The following describes two proteins that form a bound complex.

Contacts between the two chains:
Residue P38 in protein 2 contacts residue I36 in protein 1 (closest heavy-atom distance 3.0 Å).
Residue L39 in protein 2 interacts with residue Y62 in protein 1 (closest heavy-atom distance 2.6 Å).
Residue E72 in protein 2 is in contact with residue L27 in protein 1 (closest heavy-atom distance 3.2 Å).
Residue L27 in protein 2 contacts residue Q71 in protein 1 (closest heavy-atom distance 3.0 Å).
Residue K36 in protein 2 contacts residue I36 in protein 1 (closest heavy-atom distance 2.7 Å).
Residue S28 in protein 2 is in contact with residue P45 in protein 1 (closest heavy-atom distance 3.1 Å).
Residue P38 in protein 2 contacts residue V93 in protein 1 (closest heavy-atom distance 2.8 Å).
Residue V35 in protein 2 contacts residue P35 in protein 1 (closest heavy-atom distance 3.1 Å).
Residue F33 in protein 2 is in contact with residue A33 in protein 1 (closest heavy-atom distance 3.2 Å).
Residue E73 in protein 2 contacts residue K91 in protein 1 (closest heavy-atom distance 2.6 Å).
Residue E73 in protein 2 contacts residue T88 in protein 1 (closest heavy-atom distance 3.1 Å).
Residue T22 in protein 2 interacts with residue T34 in protein 1 (closest heavy-atom distance 3.1 Å).
Residue D145 in protein 2 is in contact with residue K57 in protein 1 (closest heavy-atom distance 2.9 Å).
Residue E140 in protein 2 interacts with residue K54 in protein 1 (closest heavy-atom distance 3.0 Å).
Residue L135 in protein 2 is in contact with residue L69 in protein 1 (closest heavy-atom distance 3.1 Å).
Residue D34 in protein 2 is in contact with residue T34 in protein 1 (closest heavy-atom distance 2.4 Å).
Residue A136 in protein 2 contacts residue K54 in protein 1 (closest heavy-atom distance 3.2 Å).
Residue F74 in protein 2 is in contact with residue L69 in protein 1 (closest heavy-atom distance 3.3 Å).
Residue E72 in protein 2 interacts with residue L76 in protein 1 (closest heavy-atom distance 2.5 Å).
Residue E140 in protein 2 is in contact with residue T63 in protein 1 (closest heavy-atom distance 2.9 Å).
Residue E140 in protein 2 contacts residue K57 in protein 1 (closest heavy-atom distance 3.0 Å).
Residue H37 in protein 2 is in contact with residue F42 in protein 1 (closest heavy-atom distance 3.0 Å).
Residue P38 in protein 2 contacts residue Y62 in protein 1 (closest heavy-atom distance 3.3 Å).
Residue T25 in protein 2 contacts residue Y44 in protein 1 (closest heavy-atom distance 3.0 Å).
Residue I142 in protein 2 is in contact with residue V60 in protein 1 (closest heavy-atom distance 2.9 Å).
Residue W75 in protein 2 is in contact with residue L76 in protein 1 (closest heavy-atom distance 2.8 Å).
Residue I77 in protein 2 is in contact with residue W84 in protein 1 (closest heavy-atom distance 2.8 Å).
Residue I142 in protein 2 contacts residue Y62 in protein 1 (closest heavy-atom distance 2.7 Å).
Residue Q79 in protein 2 contacts residue K73 in protein 1 (closest heavy-atom distance 2.3 Å).
Residue K36 in protein 2 interacts with residue L30 in protein 1 (closest heavy-atom distance 3.2 Å).
Residue N40 in protein 2 interacts with residue Y62 in protein 1 (closest heavy-atom distance 3.3 Å).
Residue V26 in protein 2 interacts with residue F72 in protein 1 (closest heavy-atom distance 3.2 Å).
Residue W75 in protein 2 contacts residue F72 in protein 1 (closest heavy-atom distance 3.2 Å).
Residue P38 in protein 2 interacts with residue Y64 in protein 1 (closest heavy-atom distance 2.4 Å).
Residue L27 in protein 2 is in contact with residue Y44 in protein 1 (closest heavy-atom distance 3.0 Å).
Residue A76 in protein 2 is in contact with residue L76 in protein 1 (closest heavy-atom distance 2.9 Å).
Residue L39 in protein 2 is in contact with residue Y64 in protein 1 (closest heavy-atom distance 3.3 Å).
Residue V35 in protein 2 interacts with residue I36 in protein 1 (closest heavy-atom distance 2.8 Å).
Residue A76 in protein 2 is in contact with residue W84 in protein 1 (closest heavy-atom distance 3.2 Å).
Residue F68 in protein 2 contacts residue T88 in protein 1 (closest heavy-atom distance 2.7 Å).
Residue Q79 in protein 2 contacts residue N77 in protein 1 (closest heavy-atom distance 2.8 Å).
Residue D34 in protein 2 is in contact with residue D32 in protein 1 (closest heavy-atom distance 3.2 Å).
Residue W75 in protein 2 is in contact with residue L69 in protein 1 (closest heavy-atom distance 2.4 Å).
Residue E144 in protein 2 contacts residue K57 in protein 1 (closest heavy-atom distance 3.1 Å).
Residue H37 in protein 2 is in contact with residue F72 in protein 1 (closest heavy-atom distance 3.2 Å).
Residue L45 in protein 2 contacts residue W84 in protein 1 (closest heavy-atom distance 3.2 Å).
Residue V35 in protein 2 interacts with residue T34 in protein 1 (closest heavy-atom distance 3.2 Å).
Residue E73 in protein 2 interacts with residue W84 in protein 1 (closest heavy-atom distance 2.7 Å).
Residue V26 in protein 2 contacts residue K75 in protein 1 (closest heavy-atom distance 2.6 Å).
Residue K36 in protein 2 interacts with residue I92 in protein 1 (closest heavy-atom distance 3.3 Å).
Residue V71 in protein 2 interacts with residue F72 in protein 1 (closest heavy-atom distance 2.8 Å).
Residue G139 in protein 2 contacts residue Y62 in protein 1 (closest heavy-atom distance 3.0 Å).
Residue V71 in protein 2 is in contact with residue L69 in protein 1 (closest heavy-atom distance 2.8 Å).
Residue T66 in protein 2 interacts with residue W84 in protein 1 (closest heavy-atom distance 3.0 Å).
Residue F33 in protein 2 is in contact with residue L30 in protein 1 (closest heavy-atom distance 2.8 Å).
Residue D34 in protein 2 is in contact with residue A33 in protein 1 (closest heavy-atom distance 3.2 Å).
Residue L27 in protein 2 interacts with residue E46 in protein 1 (closest heavy-atom distance 2.9 Å).
Residue F33 in protein 2 is in contact with residue V29 in protein 1 (closest heavy-atom distance 3.0 Å).
Residue Q79 in protein 2 is in contact with residue L76 in protein 1 (closest heavy-atom distance 2.6 Å).
Residue F33 in protein 2 interacts with residue I26 in protein 1 (closest heavy-atom distance 3.0 Å).

Sequence of protein 2:
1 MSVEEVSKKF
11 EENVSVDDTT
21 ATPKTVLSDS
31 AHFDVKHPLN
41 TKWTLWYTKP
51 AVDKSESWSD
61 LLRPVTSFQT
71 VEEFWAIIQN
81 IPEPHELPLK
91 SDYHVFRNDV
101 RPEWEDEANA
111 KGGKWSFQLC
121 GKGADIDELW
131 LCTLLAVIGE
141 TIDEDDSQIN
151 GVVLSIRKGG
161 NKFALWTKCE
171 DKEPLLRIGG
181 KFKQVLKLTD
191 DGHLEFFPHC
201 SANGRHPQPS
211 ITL

Sequence of protein 1:
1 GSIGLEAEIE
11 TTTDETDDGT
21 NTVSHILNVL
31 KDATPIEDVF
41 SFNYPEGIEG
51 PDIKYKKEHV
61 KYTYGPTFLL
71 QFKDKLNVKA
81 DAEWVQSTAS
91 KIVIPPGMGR